Interface contacts:
Residue G168 in protein 2 is in contact with residue R1 in protein 1 (closest heavy-atom distance 4.3 Å).
Residue K67 in protein 2 interacts with residue R1 in protein 1 (closest heavy-atom distance 4.2 Å).
Residue A82 in protein 2 interacts with residue W8 in protein 1 (closest heavy-atom distance 4.2 Å).
Residue Q156 in protein 2 is in contact with residue L4 in protein 1 (closest heavy-atom distance 3.6 Å).
Residue Y124 in protein 2 is in contact with residue W8 in protein 1 (closest heavy-atom distance 3.4 Å).
Residue H115 in protein 2 interacts with residue L4 in protein 1 (closest heavy-atom distance 3.9 Å).
Residue T144 in protein 2 contacts residue G7 in protein 1 (closest heavy-atom distance 4.8 Å).
Residue T74 in protein 2 is in contact with residue F6 in protein 1 (closest heavy-atom distance 3.5 Å).
Residue W148 in protein 2 contacts residue W8 in protein 1 (closest heavy-atom distance 3.9 Å).
Residue W148 in protein 2 interacts with residue G7 in protein 1 (closest heavy-atom distance 2.9 Å).
Residue T164 in protein 2 contacts residue R1 in protein 1 (closest heavy-atom distance 4.1 Å).
Residue T74 in protein 2 interacts with residue T5 in protein 1 (closest heavy-atom distance 4.0 Å).
Residue I81 in protein 2 interacts with residue W8 in protein 1 (closest heavy-atom distance 3.7 Å).
Residue N78 in protein 2 interacts with residue F6 in protein 1 (closest heavy-atom distance 3.6 Å).
Residue Y117 in protein 2 is in contact with residue W8 in protein 1 (closest heavy-atom distance 3.8 Å).
Residue Y172 in protein 2 contacts residue R1 in protein 1 (closest heavy-atom distance 2.7 Å).
Residue F23 in protein 2 is in contact with residue Y2 in protein 1 (closest heavy-atom distance 3.8 Å).
Residue F100 in protein 2 contacts residue P3 in protein 1 (closest heavy-atom distance 3.6 Å).
Residue M46 in protein 2 contacts residue Y2 in protein 1 (closest heavy-atom distance 3.7 Å).
Residue Y85 in protein 2 is in contact with residue W8 in protein 1 (closest heavy-atom distance 2.7 Å).
Residue K147 in protein 2 is in contact with residue W8 in protein 1 (closest heavy-atom distance 2.7 Å).
Residue L96 in protein 2 is in contact with residue W8 in protein 1 (closest heavy-atom distance 3.7 Å).
Residue Y117 in protein 2 is in contact with residue T5 in protein 1 (closest heavy-atom distance 3.8 Å).
Residue M98 in protein 2 contacts residue P3 in protein 1 (closest heavy-atom distance 4.4 Å).
Residue Y160 in protein 2 interacts with residue R1 in protein 1 (closest heavy-atom distance 3.2 Å).
Residue Q157 in protein 2 is in contact with residue F6 in protein 1 (closest heavy-atom distance 3.5 Å).
Residue N78 in protein 2 contacts residue G7 in protein 1 (closest heavy-atom distance 3.5 Å).
Residue Y160 in protein 2 is in contact with residue P3 in protein 1 (closest heavy-atom distance 4.3 Å).
Residue E64 in protein 2 interacts with residue Y2 in protein 1 (closest heavy-atom distance 3.0 Å).
Residue R171 in protein 2 is in contact with residue R1 in protein 1 (closest heavy-atom distance 3.6 Å).
Residue Y60 in protein 2 contacts residue R1 in protein 1 (closest heavy-atom distance 4.0 Å).
Residue T144 in protein 2 interacts with residue W8 in protein 1 (closest heavy-atom distance 2.6 Å).
Residue Y119 in protein 2 interacts with residue W8 in protein 1 (closest heavy-atom distance 4.0 Å).
Residue E56 in protein 2 contacts residue R1 in protein 1 (closest heavy-atom distance 4.1 Å).
Residue Q156 in protein 2 interacts with residue F6 in protein 1 (closest heavy-atom distance 4.1 Å).
Residue K67 in protein 2 interacts with residue Y2 in protein 1 (closest heavy-atom distance 3.1 Å).
Residue K67 in protein 2 contacts residue L4 in protein 1 (closest heavy-atom distance 4.2 Å).
Residue A25 in protein 2 is in contact with residue Y2 in protein 1 (closest heavy-atom distance 3.7 Å).
Residue M6 in protein 2 interacts with residue R1 in protein 1 (closest heavy-atom distance 4.0 Å).
Residue I143 in protein 2 contacts residue W8 in protein 1 (closest heavy-atom distance 4.8 Å).
Residue S10 in protein 2 is in contact with residue Y2 in protein 1 (closest heavy-atom distance 3.7 Å).
Residue E64 in protein 2 interacts with residue R1 in protein 1 (closest heavy-atom distance 3.4 Å).
Residue M98 in protein 2 is in contact with residue T5 in protein 1 (closest heavy-atom distance 2.8 Å).
Residue Y8 in protein 2 is in contact with residue R1 in protein 1 (closest heavy-atom distance 2.8 Å).
Residue Y8 in protein 2 is in contact with residue P3 in protein 1 (closest heavy-atom distance 3.7 Å).
Residue Y8 in protein 2 contacts residue Y2 in protein 1 (closest heavy-atom distance 3.4 Å).
Residue F100 in protein 2 is in contact with residue R1 in protein 1 (closest heavy-atom distance 4.7 Å).
Residue W148 in protein 2 is in contact with residue F6 in protein 1 (closest heavy-atom distance 3.8 Å).
Residue N78 in protein 2 interacts with residue W8 in protein 1 (closest heavy-atom distance 2.7 Å).
Residue A70 in protein 2 is in contact with residue T5 in protein 1 (closest heavy-atom distance 4.8 Å).
Residue H71 in protein 2 is in contact with residue Y2 in protein 1 (closest heavy-atom distance 2.7 Å).
Residue T74 in protein 2 contacts residue G7 in protein 1 (closest heavy-atom distance 3.9 Å).
Residue V153 in protein 2 is in contact with residue F6 in protein 1 (closest heavy-atom distance 3.8 Å).
Residue H71 in protein 2 is in contact with residue T5 in protein 1 (closest heavy-atom distance 3.3 Å).
Residue V68 in protein 2 is in contact with residue Y2 in protein 1 (closest heavy-atom distance 3.6 Å).
Residue Y117 in protein 2 contacts residue F6 in protein 1 (closest heavy-atom distance 4.3 Å).
Residue A118 in protein 2 is in contact with residue W8 in protein 1 (closest heavy-atom distance 4.3 Å).
Residue Q157 in protein 2 is in contact with residue L4 in protein 1 (closest heavy-atom distance 3.0 Å).
Residue Y160 in protein 2 is in contact with residue Y2 in protein 1 (closest heavy-atom distance 3.4 Å).
Residue K67 in protein 2 is in contact with residue P3 in protein 1 (closest heavy-atom distance 4.2 Å).

Sequence of protein 1:
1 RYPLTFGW

The following describes two proteins that form a bound complex.

Sequence of protein 2:
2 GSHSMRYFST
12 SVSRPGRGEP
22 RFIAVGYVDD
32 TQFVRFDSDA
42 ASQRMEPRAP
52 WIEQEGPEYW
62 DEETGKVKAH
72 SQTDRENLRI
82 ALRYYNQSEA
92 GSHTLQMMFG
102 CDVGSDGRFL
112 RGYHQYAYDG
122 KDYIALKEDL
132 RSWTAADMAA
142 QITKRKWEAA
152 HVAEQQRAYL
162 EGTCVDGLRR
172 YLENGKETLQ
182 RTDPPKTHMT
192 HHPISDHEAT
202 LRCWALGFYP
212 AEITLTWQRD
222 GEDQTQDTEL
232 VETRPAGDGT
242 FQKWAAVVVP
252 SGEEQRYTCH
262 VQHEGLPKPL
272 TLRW